Sequence of protein 2:
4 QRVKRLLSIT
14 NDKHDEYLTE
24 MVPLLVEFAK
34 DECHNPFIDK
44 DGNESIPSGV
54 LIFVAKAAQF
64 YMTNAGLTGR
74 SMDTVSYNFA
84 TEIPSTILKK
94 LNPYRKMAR

The following describes two proteins that form a bound complex.

Contacts between the two chains:
Residue K93 in protein 1 contacts residue K93 in protein 2 (closest heavy-atom distance 4.3 Å).
Residue I90 in protein 1 interacts with residue P96 in protein 2 (closest heavy-atom distance 3.4 Å).
Residue N95 in protein 1 contacts residue Y97 in protein 2 (closest heavy-atom distance 3.0 Å).
Residue I12 in protein 1 is in contact with residue Y64 in protein 2 (closest heavy-atom distance 2.9 Å).
Residue R98 in protein 1 is in contact with residue Y97 in protein 2 (closest heavy-atom distance 1.9 Å).
Residue M75 in protein 1 is in contact with residue D76 in protein 2 (closest heavy-atom distance 3.9 Å).
Residue I90 in protein 1 interacts with residue P87 in protein 2 (closest heavy-atom distance 4.3 Å).
Residue Y97 in protein 1 contacts residue Y97 in protein 2 (closest heavy-atom distance 3.6 Å).
Residue M65 in protein 1 contacts residue Y64 in protein 2 (closest heavy-atom distance 3.7 Å).
Residue N95 in protein 1 is in contact with residue N95 in protein 2 (closest heavy-atom distance 4.3 Å).
Residue L54 in protein 1 contacts residue L28 in protein 2 (closest heavy-atom distance 2.9 Å).
Residue R98 in protein 1 interacts with residue A101 in protein 2 (closest heavy-atom distance 2.9 Å).
Residue L9 in protein 1 is in contact with residue Y20 in protein 2 (closest heavy-atom distance 3.0 Å).
Residue I90 in protein 1 contacts residue L91 in protein 2 (closest heavy-atom distance 2.6 Å).
Residue T89 in protein 1 is in contact with residue K92 in protein 2 (closest heavy-atom distance 2.0 Å).
Residue I55 in protein 1 interacts with residue P96 in protein 2 (closest heavy-atom distance 4.2 Å).
Residue A58 in protein 1 contacts residue F56 in protein 2 (closest heavy-atom distance 3.9 Å).
Residue T89 in protein 1 contacts residue S88 in protein 2 (closest heavy-atom distance 2.2 Å).
Residue R73 in protein 1 contacts residue Y80 in protein 2 (closest heavy-atom distance 4.2 Å).
Residue K93 in protein 1 contacts residue P96 in protein 2 (closest heavy-atom distance 0.4 Å).
Residue R8 in protein 1 is in contact with residue Y64 in protein 2 (closest heavy-atom distance 2.4 Å).
Residue T84 in protein 1 is in contact with residue T84 in protein 2 (closest heavy-atom distance 4.3 Å).
Residue K92 in protein 1 is in contact with residue P96 in protein 2 (closest heavy-atom distance 4.2 Å).
Residue T89 in protein 1 contacts residue T89 in protein 2 (closest heavy-atom distance 4.0 Å).
Residue T84 in protein 1 is in contact with residue S88 in protein 2 (closest heavy-atom distance 4.0 Å).
Residue I49 in protein 1 interacts with residue L28 in protein 2 (closest heavy-atom distance 3.6 Å).
Residue E85 in protein 1 interacts with residue F82 in protein 2 (closest heavy-atom distance 4.0 Å).
Residue L94 in protein 1 contacts residue P96 in protein 2 (closest heavy-atom distance 3.2 Å).
Residue K93 in protein 1 is in contact with residue L91 in protein 2 (closest heavy-atom distance 3.2 Å).
Residue K99 in protein 1 interacts with residue M100 in protein 2 (closest heavy-atom distance 3.0 Å).
Residue Q4 in protein 1 contacts residue T13 in protein 2 (closest heavy-atom distance 3.0 Å).
Residue K99 in protein 1 is in contact with residue A101 in protein 2 (closest heavy-atom distance 1.8 Å).
Residue P96 in protein 1 interacts with residue Y97 in protein 2 (closest heavy-atom distance 2.8 Å).
Residue T66 in protein 1 is in contact with residue F82 in protein 2 (closest heavy-atom distance 2.0 Å).
Residue T89 in protein 1 is in contact with residue P96 in protein 2 (closest heavy-atom distance 4.0 Å).
Residue K92 in protein 1 interacts with residue N95 in protein 2 (closest heavy-atom distance 4.2 Å).
Residue V6 in protein 1 interacts with residue H17 in protein 2 (closest heavy-atom distance 4.3 Å).
Residue R98 in protein 1 contacts residue M100 in protein 2 (closest heavy-atom distance 4.3 Å).
Residue S48 in protein 1 interacts with residue F31 in protein 2 (closest heavy-atom distance 2.9 Å).
Residue D15 in protein 1 contacts residue Y20 in protein 2 (closest heavy-atom distance 3.2 Å).
Residue K93 in protein 1 interacts with residue N95 in protein 2 (closest heavy-atom distance 2.8 Å).
Residue K99 in protein 1 is in contact with residue R102 in protein 2 (closest heavy-atom distance 1.9 Å).
Residue M100 in protein 1 is in contact with residue M100 in protein 2 (closest heavy-atom distance 2.3 Å).
Residue Q4 in protein 1 interacts with residue A68 in protein 2 (closest heavy-atom distance 3.5 Å).
Residue T84 in protein 1 contacts residue F82 in protein 2 (closest heavy-atom distance 4.1 Å).
Residue N81 in protein 1 contacts residue Y80 in protein 2 (closest heavy-atom distance 3.8 Å).
Residue K93 in protein 1 contacts residue Y97 in protein 2 (closest heavy-atom distance 2.6 Å).
Residue N81 in protein 1 is in contact with residue F82 in protein 2 (closest heavy-atom distance 4.2 Å).
Residue K59 in protein 1 interacts with residue L91 in protein 2 (closest heavy-atom distance 4.1 Å).
Residue E85 in protein 1 contacts residue I86 in protein 2 (closest heavy-atom distance 2.4 Å).
Residue T84 in protein 1 interacts with residue A83 in protein 2 (closest heavy-atom distance 2.5 Å).
Residue K92 in protein 1 is in contact with residue K92 in protein 2 (closest heavy-atom distance 3.2 Å).
Residue M100 in protein 1 contacts residue A101 in protein 2 (closest heavy-atom distance 4.2 Å).
Residue R98 in protein 1 is in contact with residue R102 in protein 2 (closest heavy-atom distance 2.3 Å).
Residue L94 in protein 1 is in contact with residue N95 in protein 2 (closest heavy-atom distance 3.7 Å).
Residue L94 in protein 1 contacts residue Y97 in protein 2 (closest heavy-atom distance 1.4 Å).
Residue I49 in protein 1 is in contact with residue F31 in protein 2 (closest heavy-atom distance 4.3 Å).
Residue T84 in protein 1 interacts with residue I86 in protein 2 (closest heavy-atom distance 2.9 Å).
Residue Q62 in protein 1 interacts with residue F56 in protein 2 (closest heavy-atom distance 3.2 Å).
Residue K93 in protein 1 interacts with residue L94 in protein 2 (closest heavy-atom distance 3.5 Å).

Sequence of protein 1:
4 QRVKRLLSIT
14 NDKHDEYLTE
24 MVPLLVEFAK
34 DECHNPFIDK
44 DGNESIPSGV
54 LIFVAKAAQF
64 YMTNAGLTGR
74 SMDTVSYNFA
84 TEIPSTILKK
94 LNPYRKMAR